This data describes a binding interaction between two proteins.

Sequence of protein 1:
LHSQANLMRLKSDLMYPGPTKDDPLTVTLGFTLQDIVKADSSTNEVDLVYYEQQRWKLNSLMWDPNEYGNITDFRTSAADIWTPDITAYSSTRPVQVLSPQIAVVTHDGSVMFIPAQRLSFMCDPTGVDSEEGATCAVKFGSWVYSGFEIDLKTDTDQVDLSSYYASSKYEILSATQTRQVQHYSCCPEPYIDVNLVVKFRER

Interface contacts:
Residue Y64 in protein 1 is in contact with residue C3 in protein 2 (closest heavy-atom distance 4.6 Å).
Residue Y64 in protein 1 contacts residue S4 in protein 2 (closest heavy-atom distance 3.7 Å).
Residue S176 in protein 1 interacts with residue S4 in protein 2 (closest heavy-atom distance 2.6 Å).
Residue Q66 in protein 1 is in contact with residue C13 in protein 2 (closest heavy-atom distance 3.4 Å).
Residue Y64 in protein 1 is in contact with residue P6 in protein 2 (closest heavy-atom distance 4.0 Å).
Residue R68 in protein 1 interacts with residue C13 in protein 2 (closest heavy-atom distance 3.4 Å).
Residue S175 in protein 1 contacts residue S4 in protein 2 (closest heavy-atom distance 3.6 Å).
Residue D173 in protein 1 interacts with residue S4 in protein 2 (closest heavy-atom distance 4.6 Å).
Residue M125 in protein 1 interacts with residue V10 in protein 2 (closest heavy-atom distance 3.4 Å).
Residue M125 in protein 1 is in contact with residue L11 in protein 2 (closest heavy-atom distance 4.2 Å).
Residue F126 in protein 1 is in contact with residue V10 in protein 2 (closest heavy-atom distance 4.3 Å).
Residue V117 in protein 1 contacts residue L11 in protein 2 (closest heavy-atom distance 3.8 Å).
Residue I127 in protein 1 interacts with residue A9 in protein 2 (closest heavy-atom distance 3.6 Å).
Residue D173 in protein 1 contacts residue C3 in protein 2 (closest heavy-atom distance 3.2 Å).
Residue Q66 in protein 1 contacts residue C3 in protein 2 (closest heavy-atom distance 4.0 Å).
Residue I127 in protein 1 interacts with residue P6 in protein 2 (closest heavy-atom distance 4.8 Å).
Residue R88 in protein 1 interacts with residue L11 in protein 2 (closest heavy-atom distance 4.0 Å).
Residue I127 in protein 1 interacts with residue V10 in protein 2 (closest heavy-atom distance 3.6 Å).
Residue Q66 in protein 1 is in contact with residue A9 in protein 2 (closest heavy-atom distance 4.0 Å).
Residue M125 in protein 1 contacts residue C13 in protein 2 (closest heavy-atom distance 4.3 Å).
Residue A116 in protein 1 interacts with residue V10 in protein 2 (closest heavy-atom distance 4.9 Å).
Residue I115 in protein 1 is in contact with residue V10 in protein 2 (closest heavy-atom distance 4.8 Å).
Residue D168 in protein 1 interacts with residue C13 in protein 2 (closest heavy-atom distance 4.8 Å).
Residue V117 in protein 1 is in contact with residue V10 in protein 2 (closest heavy-atom distance 3.7 Å).
Residue T45 in protein 1 is in contact with residue S4 in protein 2 (closest heavy-atom distance 4.1 Å).
Residue T45 in protein 1 contacts residue C3 in protein 2 (closest heavy-atom distance 3.4 Å).
Residue D86 in protein 1 interacts with residue L11 in protein 2 (closest heavy-atom distance 4.6 Å).

Sequence of protein 2:
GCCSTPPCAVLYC